These two protein chains interact to form a complex.

Sequence of chain B:
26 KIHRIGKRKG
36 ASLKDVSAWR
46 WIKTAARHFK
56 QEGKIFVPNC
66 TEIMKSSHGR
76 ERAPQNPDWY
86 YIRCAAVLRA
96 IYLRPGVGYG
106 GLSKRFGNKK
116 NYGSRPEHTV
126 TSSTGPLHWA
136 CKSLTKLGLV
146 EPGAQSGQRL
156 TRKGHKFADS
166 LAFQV

Contacts between the two chains:
Residue R32 in chain A contacts residue M69 in chain B (closest heavy-atom distance 4.4 Å).
Residue P28 in chain A interacts with residue K70 in chain B (closest heavy-atom distance 4.0 Å).
Residue A42 in chain A contacts residue K70 in chain B (closest heavy-atom distance 3.9 Å).
Residue R32 in chain A contacts residue K70 in chain B (closest heavy-atom distance 5.0 Å).
Residue W83 in chain A contacts residue F61 in chain B (closest heavy-atom distance 3.6 Å).
Residue I39 in chain A contacts residue I68 in chain B (closest heavy-atom distance 3.1 Å).
Residue G38 in chain A contacts residue K70 in chain B (closest heavy-atom distance 4.0 Å).
Residue F41 in chain A contacts residue K70 in chain B (closest heavy-atom distance 2.9 Å).
Residue P81 in chain A is in contact with residue F61 in chain B (closest heavy-atom distance 4.0 Å).
Residue G38 in chain A interacts with residue I68 in chain B (closest heavy-atom distance 4.7 Å).
Residue F29 in chain A is in contact with residue M69 in chain B (closest heavy-atom distance 4.9 Å).
Residue C46 in chain A interacts with residue I60 in chain B (closest heavy-atom distance 4.5 Å).
Residue P81 in chain A interacts with residue I60 in chain B (closest heavy-atom distance 4.7 Å).
Residue F84 in chain A contacts residue F61 in chain B (closest heavy-atom distance 3.2 Å).
Residue F84 in chain A interacts with residue I60 in chain B (closest heavy-atom distance 3.1 Å).
Residue A42 in chain A is in contact with residue I60 in chain B (closest heavy-atom distance 4.5 Å).

Sequence of chain A:
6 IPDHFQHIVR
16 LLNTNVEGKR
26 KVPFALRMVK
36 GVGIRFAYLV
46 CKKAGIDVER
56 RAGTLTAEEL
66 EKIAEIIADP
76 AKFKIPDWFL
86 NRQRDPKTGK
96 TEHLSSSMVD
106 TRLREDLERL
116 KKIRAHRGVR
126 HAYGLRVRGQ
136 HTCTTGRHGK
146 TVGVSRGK